Residue-level contacts at the interface:
Residue R47 in protein 2 interacts with residue D43 in protein 1 (closest heavy-atom distance 3.4 Å).

Sequence of protein 1:
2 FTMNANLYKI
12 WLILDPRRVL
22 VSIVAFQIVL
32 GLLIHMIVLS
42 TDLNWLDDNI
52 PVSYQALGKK

This data describes a binding interaction between two proteins.

Sequence of protein 2:
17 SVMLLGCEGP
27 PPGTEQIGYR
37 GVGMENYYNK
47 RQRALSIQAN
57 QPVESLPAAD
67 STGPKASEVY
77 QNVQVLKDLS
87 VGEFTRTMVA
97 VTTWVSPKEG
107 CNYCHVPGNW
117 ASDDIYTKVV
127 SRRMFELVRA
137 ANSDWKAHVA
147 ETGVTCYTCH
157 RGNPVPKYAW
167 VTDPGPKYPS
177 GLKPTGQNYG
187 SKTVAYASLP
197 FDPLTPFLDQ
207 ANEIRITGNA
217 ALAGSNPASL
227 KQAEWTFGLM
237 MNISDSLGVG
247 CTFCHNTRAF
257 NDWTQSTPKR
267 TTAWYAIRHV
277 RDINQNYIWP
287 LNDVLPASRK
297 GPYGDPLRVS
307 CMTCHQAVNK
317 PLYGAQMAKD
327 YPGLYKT